Sequence of protein 2:
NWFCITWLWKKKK

Contacts between the two chains:
Residue G112 in protein 1 is in contact with residue F3 in protein 2 (closest heavy-atom distance 4.4 Å).
Residue I57 in protein 1 contacts residue I5 in protein 2 (closest heavy-atom distance 4.0 Å).
Residue A33 in protein 1 is in contact with residue T6 in protein 2 (closest heavy-atom distance 3.5 Å).
Residue V51 in protein 1 interacts with residue W2 in protein 2 (closest heavy-atom distance 3.4 Å).
Residue S35 in protein 1 contacts residue F3 in protein 2 (closest heavy-atom distance 4.4 Å).
Residue F114 in protein 1 is in contact with residue F3 in protein 2 (closest heavy-atom distance 4.1 Å).
Residue L54 in protein 1 is in contact with residue L9 in protein 2 (closest heavy-atom distance 4.1 Å).
Residue A33 in protein 1 is in contact with residue W2 in protein 2 (closest heavy-atom distance 3.9 Å).
Residue L107 in protein 1 contacts residue W10 in protein 2 (closest heavy-atom distance 3.2 Å).
Residue N59 in protein 1 is in contact with residue F3 in protein 2 (closest heavy-atom distance 4.3 Å).
Residue I52 in protein 1 contacts residue L9 in protein 2 (closest heavy-atom distance 4.4 Å).
Residue I52 in protein 1 interacts with residue W2 in protein 2 (closest heavy-atom distance 3.6 Å).
Residue K109 in protein 1 interacts with residue W10 in protein 2 (closest heavy-atom distance 3.2 Å).
Residue P110 in protein 1 contacts residue W10 in protein 2 (closest heavy-atom distance 3.8 Å).
Residue T58 in protein 1 contacts residue W2 in protein 2 (closest heavy-atom distance 4.0 Å).
Residue P110 in protein 1 interacts with residue T6 in protein 2 (closest heavy-atom distance 3.1 Å).
Residue W47 in protein 1 interacts with residue F3 in protein 2 (closest heavy-atom distance 4.0 Å).
Residue I57 in protein 1 is in contact with residue W2 in protein 2 (closest heavy-atom distance 3.2 Å).
Residue Y32 in protein 1 interacts with residue T6 in protein 2 (closest heavy-atom distance 3.8 Å).
Residue Y32 in protein 1 is in contact with residue W10 in protein 2 (closest heavy-atom distance 4.4 Å).
Residue N59 in protein 1 interacts with residue W2 in protein 2 (closest heavy-atom distance 3.3 Å).
Residue G50 in protein 1 interacts with residue W2 in protein 2 (closest heavy-atom distance 3.5 Å).
Residue E99 in protein 1 contacts residue T6 in protein 2 (closest heavy-atom distance 2.7 Å).
Residue I52 in protein 1 interacts with residue T6 in protein 2 (closest heavy-atom distance 4.1 Å).
Residue S35 in protein 1 interacts with residue W2 in protein 2 (closest heavy-atom distance 4.1 Å).
Residue L34 in protein 1 interacts with residue W2 in protein 2 (closest heavy-atom distance 4.5 Å).
Residue I52 in protein 1 contacts residue I5 in protein 2 (closest heavy-atom distance 3.6 Å).
Residue T31 in protein 1 is in contact with residue T6 in protein 2 (closest heavy-atom distance 3.3 Å).
Residue W47 in protein 1 interacts with residue W2 in protein 2 (closest heavy-atom distance 4.7 Å).
Residue G108 in protein 1 interacts with residue W10 in protein 2 (closest heavy-atom distance 3.6 Å).

Sequence of protein 1:
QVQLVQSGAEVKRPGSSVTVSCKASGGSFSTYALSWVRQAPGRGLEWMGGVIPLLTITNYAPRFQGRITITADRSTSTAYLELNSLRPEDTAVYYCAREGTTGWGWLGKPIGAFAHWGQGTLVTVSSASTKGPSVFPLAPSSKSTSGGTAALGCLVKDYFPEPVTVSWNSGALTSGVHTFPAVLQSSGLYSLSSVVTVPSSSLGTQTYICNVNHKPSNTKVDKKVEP

The following describes two proteins that form a bound complex.